This data describes a binding interaction between two proteins.

Sequence of the second protein:
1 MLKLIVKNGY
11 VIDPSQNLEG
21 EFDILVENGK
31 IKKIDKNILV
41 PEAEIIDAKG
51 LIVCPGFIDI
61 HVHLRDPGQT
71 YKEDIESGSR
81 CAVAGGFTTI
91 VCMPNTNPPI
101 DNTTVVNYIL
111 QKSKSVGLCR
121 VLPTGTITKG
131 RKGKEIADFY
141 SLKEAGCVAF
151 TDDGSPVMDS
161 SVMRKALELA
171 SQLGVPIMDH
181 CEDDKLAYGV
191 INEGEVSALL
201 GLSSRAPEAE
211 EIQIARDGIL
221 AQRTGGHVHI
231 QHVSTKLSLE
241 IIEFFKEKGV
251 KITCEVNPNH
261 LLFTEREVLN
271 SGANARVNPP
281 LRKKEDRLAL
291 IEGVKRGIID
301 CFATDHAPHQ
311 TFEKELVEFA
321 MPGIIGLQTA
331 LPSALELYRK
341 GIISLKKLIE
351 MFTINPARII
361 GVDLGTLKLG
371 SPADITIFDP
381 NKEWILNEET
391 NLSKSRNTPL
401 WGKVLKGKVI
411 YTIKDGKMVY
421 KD

Interface contacts:
Residue L316 in the second protein interacts with residue F102 in the first protein (closest heavy-atom distance 4.0 Å).
Residue G272 in the second protein contacts residue P104 in the first protein (closest heavy-atom distance 4.3 Å).
Residue L199 in the second protein interacts with residue R162 in the first protein (closest heavy-atom distance 3.4 Å).
Residue E195 in the second protein interacts with residue E189 in the first protein (closest heavy-atom distance 2.7 Å).
Residue A198 in the second protein contacts residue V188 in the first protein (closest heavy-atom distance 4.3 Å).
Residue A273 in the second protein is in contact with residue P104 in the first protein (closest heavy-atom distance 4.8 Å).
Residue L200 in the second protein interacts with residue F103 in the first protein (closest heavy-atom distance 3.7 Å).
Residue L200 in the second protein contacts residue H124 in the first protein (closest heavy-atom distance 3.3 Å).
Residue L200 in the second protein contacts residue V101 in the first protein (closest heavy-atom distance 4.3 Å).
Residue P207 in the second protein contacts residue R186 in the first protein (closest heavy-atom distance 4.2 Å).
Residue S197 in the second protein is in contact with residue R162 in the first protein (closest heavy-atom distance 4.0 Å).
Residue G194 in the second protein interacts with residue D187 in the first protein (closest heavy-atom distance 2.9 Å).
Residue L316 in the second protein interacts with residue F100 in the first protein (closest heavy-atom distance 3.7 Å).
Residue L202 in the second protein is in contact with residue V101 in the first protein (closest heavy-atom distance 3.7 Å).
Residue Y188 in the second protein interacts with residue Y223 in the first protein (closest heavy-atom distance 3.9 Å).
Residue E315 in the second protein contacts residue F103 in the first protein (closest heavy-atom distance 4.5 Å).
Residue E208 in the second protein interacts with residue R186 in the first protein (closest heavy-atom distance 2.4 Å).
Residue G201 in the second protein interacts with residue H124 in the first protein (closest heavy-atom distance 4.9 Å).
Residue L199 in the second protein interacts with residue L8 in the first protein (closest heavy-atom distance 4.2 Å).
Residue E315 in the second protein contacts residue P104 in the first protein (closest heavy-atom distance 3.4 Å).
Residue E318 in the second protein is in contact with residue F100 in the first protein (closest heavy-atom distance 3.5 Å).
Residue L269 in the second protein is in contact with residue F103 in the first protein (closest heavy-atom distance 4.2 Å).
Residue L316 in the second protein interacts with residue P104 in the first protein (closest heavy-atom distance 3.5 Å).
Residue L202 in the second protein contacts residue F103 in the first protein (closest heavy-atom distance 4.7 Å).
Residue G201 in the second protein is in contact with residue V101 in the first protein (closest heavy-atom distance 4.1 Å).
Residue E318 in the second protein contacts residue F103 in the first protein (closest heavy-atom distance 4.6 Å).
Residue K283 in the second protein contacts residue D187 in the first protein (closest heavy-atom distance 2.5 Å).
Residue A198 in the second protein interacts with residue D187 in the first protein (closest heavy-atom distance 3.4 Å).
Residue L316 in the second protein is in contact with residue I108 in the first protein (closest heavy-atom distance 4.4 Å).
Residue G201 in the second protein is in contact with residue T123 in the first protein (closest heavy-atom distance 2.3 Å).
Residue A198 in the second protein is in contact with residue R162 in the first protein (closest heavy-atom distance 3.0 Å).
Residue E195 in the second protein contacts residue V190 in the first protein (closest heavy-atom distance 3.5 Å).
Residue L200 in the second protein is in contact with residue R162 in the first protein (closest heavy-atom distance 3.9 Å).
Residue L199 in the second protein contacts residue V190 in the first protein (closest heavy-atom distance 4.0 Å).
Residue L316 in the second protein interacts with residue F103 in the first protein (closest heavy-atom distance 3.4 Å).
Residue L316 in the second protein contacts residue V101 in the first protein (closest heavy-atom distance 4.2 Å).
Residue E193 in the second protein is in contact with residue K156 in the first protein (closest heavy-atom distance 4.2 Å).
Residue G201 in the second protein contacts residue K156 in the first protein (closest heavy-atom distance 4.8 Å).
Residue L202 in the second protein contacts residue T123 in the first protein (closest heavy-atom distance 4.4 Å).
Residue V268 in the second protein interacts with residue F103 in the first protein (closest heavy-atom distance 3.8 Å).
Residue G201 in the second protein interacts with residue R162 in the first protein (closest heavy-atom distance 3.5 Å).
Residue E193 in the second protein interacts with residue D187 in the first protein (closest heavy-atom distance 4.3 Å).
Residue A206 in the second protein interacts with residue R186 in the first protein (closest heavy-atom distance 4.7 Å).
Residue E193 in the second protein is in contact with residue R186 in the first protein (closest heavy-atom distance 3.4 Å).
Residue L199 in the second protein is in contact with residue F191 in the first protein (closest heavy-atom distance 3.8 Å).
Residue E318 in the second protein is in contact with residue V101 in the first protein (closest heavy-atom distance 2.8 Å).
Residue V317 in the second protein interacts with residue P104 in the first protein (closest heavy-atom distance 3.9 Å).
Residue E318 in the second protein is in contact with residue P99 in the first protein (closest heavy-atom distance 4.9 Å).
Residue L200 in the second protein contacts residue T123 in the first protein (closest heavy-atom distance 4.0 Å).
Residue A198 in the second protein is in contact with residue F191 in the first protein (closest heavy-atom distance 3.2 Å).
Residue V317 in the second protein contacts residue F103 in the first protein (closest heavy-atom distance 3.0 Å).
Residue E195 in the second protein contacts residue D187 in the first protein (closest heavy-atom distance 3.4 Å).
Residue A198 in the second protein is in contact with residue V190 in the first protein (closest heavy-atom distance 3.8 Å).
Residue A198 in the second protein contacts residue P185 in the first protein (closest heavy-atom distance 3.8 Å).
Residue F319 in the second protein interacts with residue F100 in the first protein (closest heavy-atom distance 3.5 Å).

Sequence of the first protein:
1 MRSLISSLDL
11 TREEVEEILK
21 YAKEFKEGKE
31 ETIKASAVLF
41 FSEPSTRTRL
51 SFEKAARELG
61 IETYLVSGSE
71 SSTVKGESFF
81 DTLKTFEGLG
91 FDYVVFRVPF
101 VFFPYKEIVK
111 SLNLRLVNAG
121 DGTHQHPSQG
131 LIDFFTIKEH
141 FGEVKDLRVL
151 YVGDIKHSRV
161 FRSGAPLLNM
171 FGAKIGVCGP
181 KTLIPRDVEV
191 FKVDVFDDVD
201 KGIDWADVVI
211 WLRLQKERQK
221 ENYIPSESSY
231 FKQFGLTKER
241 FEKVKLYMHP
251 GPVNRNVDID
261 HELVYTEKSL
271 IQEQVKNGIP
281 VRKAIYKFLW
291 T